Sequence of protein 1:
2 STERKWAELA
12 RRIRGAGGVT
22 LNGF

Residue-level contacts at the interface:
Residue A50 in protein 2 interacts with residue E9 in protein 1 (closest heavy-atom distance 3.5 Å).
Residue V96 in protein 2 contacts residue L10 in protein 1 (closest heavy-atom distance 3.8 Å).
Residue V47 in protein 2 is in contact with residue R13 in protein 1 (closest heavy-atom distance 4.0 Å).
Residue R110 in protein 2 is in contact with residue G16 in protein 1 (closest heavy-atom distance 3.7 Å).
Residue L98 in protein 2 is in contact with residue I14 in protein 1 (closest heavy-atom distance 3.9 Å).
Residue V148 in protein 2 is in contact with residue T21 in protein 1 (closest heavy-atom distance 3.3 Å).
Residue P146 in protein 2 contacts residue L22 in protein 1 (closest heavy-atom distance 4.0 Å).
Residue N10 in protein 2 interacts with residue F25 in protein 1 (closest heavy-atom distance 3.6 Å).
Residue R147 in protein 2 contacts residue N23 in protein 1 (closest heavy-atom distance 3.4 Å).
Residue T95 in protein 2 is in contact with residue L10 in protein 1 (closest heavy-atom distance 4.1 Å).
Residue Y113 in protein 2 contacts residue I14 in protein 1 (closest heavy-atom distance 4.1 Å).
Residue R150 in protein 2 is in contact with residue L22 in protein 1 (closest heavy-atom distance 4.0 Å).
Residue Y114 in protein 2 is in contact with residue W7 in protein 1 (closest heavy-atom distance 4.4 Å).
Residue F151 in protein 2 interacts with residue R15 in protein 1 (closest heavy-atom distance 3.4 Å).
Residue V8 in protein 2 is in contact with residue F25 in protein 1 (closest heavy-atom distance 3.3 Å).
Residue N9 in protein 2 interacts with residue F25 in protein 1 (closest heavy-atom distance 3.4 Å).
Residue T149 in protein 2 is in contact with residue G19 in protein 1 (closest heavy-atom distance 3.8 Å).
Residue A50 in protein 2 is in contact with residue K6 in protein 1 (closest heavy-atom distance 3.8 Å).
Residue D90 in protein 2 is in contact with residue K6 in protein 1 (closest heavy-atom distance 3.6 Å).
Residue P146 in protein 2 contacts residue N23 in protein 1 (closest heavy-atom distance 3.1 Å).
Residue V148 in protein 2 is in contact with residue G24 in protein 1 (closest heavy-atom distance 3.6 Å).
Residue V148 in protein 2 interacts with residue F25 in protein 1 (closest heavy-atom distance 3.8 Å).
Residue V94 in protein 2 contacts residue L10 in protein 1 (closest heavy-atom distance 4.0 Å).
Residue P146 in protein 2 is in contact with residue F25 in protein 1 (closest heavy-atom distance 3.7 Å).
Residue F151 in protein 2 interacts with residue G18 in protein 1 (closest heavy-atom distance 3.8 Å).
Residue T149 in protein 2 is in contact with residue T21 in protein 1 (closest heavy-atom distance 3.2 Å).
Residue F151 in protein 2 contacts residue A17 in protein 1 (closest heavy-atom distance 3.2 Å).
Residue E51 in protein 2 interacts with residue E9 in protein 1 (closest heavy-atom distance 3.4 Å).
Residue E51 in protein 2 contacts residue K6 in protein 1 (closest heavy-atom distance 3.9 Å).
Residue E53 in protein 2 is in contact with residue R13 in protein 1 (closest heavy-atom distance 3.3 Å).
Residue V94 in protein 2 is in contact with residue W7 in protein 1 (closest heavy-atom distance 3.8 Å).
Residue V11 in protein 2 contacts residue F25 in protein 1 (closest heavy-atom distance 3.7 Å).
Residue S144 in protein 2 is in contact with residue N23 in protein 1 (closest heavy-atom distance 4.3 Å).
Residue R147 in protein 2 is in contact with residue I14 in protein 1 (closest heavy-atom distance 3.5 Å).
Residue R147 in protein 2 is in contact with residue T21 in protein 1 (closest heavy-atom distance 4.1 Å).
Residue R150 in protein 2 contacts residue V20 in protein 1 (closest heavy-atom distance 3.3 Å).
Residue R150 in protein 2 interacts with residue G19 in protein 1 (closest heavy-atom distance 3.4 Å).
Residue R110 in protein 2 interacts with residue R15 in protein 1 (closest heavy-atom distance 4.3 Å).
Residue P146 in protein 2 is in contact with residue G24 in protein 1 (closest heavy-atom distance 3.2 Å).
Residue V148 in protein 2 contacts residue V20 in protein 1 (closest heavy-atom distance 3.6 Å).
Residue V96 in protein 2 contacts residue I14 in protein 1 (closest heavy-atom distance 3.6 Å).
Residue V148 in protein 2 is in contact with residue L22 in protein 1 (closest heavy-atom distance 3.1 Å).
Residue R147 in protein 2 interacts with residue L22 in protein 1 (closest heavy-atom distance 4.3 Å).
Residue R110 in protein 2 interacts with residue I14 in protein 1 (closest heavy-atom distance 3.2 Å).
Residue T149 in protein 2 interacts with residue I14 in protein 1 (closest heavy-atom distance 3.9 Å).
Residue T149 in protein 2 contacts residue R15 in protein 1 (closest heavy-atom distance 3.4 Å).
Residue R150 in protein 2 contacts residue F25 in protein 1 (closest heavy-atom distance 3.6 Å).
Residue T149 in protein 2 is in contact with residue V20 in protein 1 (closest heavy-atom distance 3.5 Å).
Residue Y114 in protein 2 interacts with residue L10 in protein 1 (closest heavy-atom distance 4.3 Å).
Residue G112 in protein 2 contacts residue I14 in protein 1 (closest heavy-atom distance 3.9 Å).
Residue A50 in protein 2 contacts residue L10 in protein 1 (closest heavy-atom distance 3.7 Å).
Residue F151 in protein 2 contacts residue G19 in protein 1 (closest heavy-atom distance 3.6 Å).
Residue V94 in protein 2 is in contact with residue K6 in protein 1 (closest heavy-atom distance 3.3 Å).
Residue L98 in protein 2 interacts with residue R13 in protein 1 (closest heavy-atom distance 3.7 Å).
Residue R110 in protein 2 contacts residue R13 in protein 1 (closest heavy-atom distance 2.6 Å).
Residue Y114 in protein 2 is in contact with residue I14 in protein 1 (closest heavy-atom distance 3.6 Å).
Residue N145 in protein 2 is in contact with residue N23 in protein 1 (closest heavy-atom distance 2.8 Å).
Residue V111 in protein 2 is in contact with residue F25 in protein 1 (closest heavy-atom distance 3.9 Å).
Residue D56 in protein 2 is in contact with residue R13 in protein 1 (closest heavy-atom distance 2.4 Å).
Residue Y114 in protein 2 contacts residue A11 in protein 1 (closest heavy-atom distance 4.2 Å).

The following describes two proteins that form a bound complex.

Sequence of protein 2:
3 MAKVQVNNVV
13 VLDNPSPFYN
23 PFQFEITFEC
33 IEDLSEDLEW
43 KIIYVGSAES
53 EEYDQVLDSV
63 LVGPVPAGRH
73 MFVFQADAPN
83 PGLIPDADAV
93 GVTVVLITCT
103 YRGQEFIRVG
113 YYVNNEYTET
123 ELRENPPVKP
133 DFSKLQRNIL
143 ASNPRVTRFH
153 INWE